These two protein chains interact to form a complex.

Sequence of protein 1:
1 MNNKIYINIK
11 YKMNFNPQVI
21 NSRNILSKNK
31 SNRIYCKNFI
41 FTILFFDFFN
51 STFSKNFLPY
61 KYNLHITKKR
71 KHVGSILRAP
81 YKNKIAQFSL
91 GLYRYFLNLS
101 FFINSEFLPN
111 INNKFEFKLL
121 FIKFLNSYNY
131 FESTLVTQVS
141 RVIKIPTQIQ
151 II

Interface contacts:
Residue K144 in protein 1 interacts with residue D64 in protein 2 (closest heavy-atom distance 4.0 Å).
Residue V139 in protein 1 contacts residue D69 in protein 2 (closest heavy-atom distance 3.8 Å).
Residue P146 in protein 1 is in contact with residue D64 in protein 2 (closest heavy-atom distance 3.4 Å).
Residue I151 in protein 1 interacts with residue V135 in protein 2 (closest heavy-atom distance 4.0 Å).
Residue S140 in protein 1 is in contact with residue D69 in protein 2 (closest heavy-atom distance 3.5 Å).
Residue Q150 in protein 1 interacts with residue K58 in protein 2 (closest heavy-atom distance 3.3 Å).
Residue K114 in protein 1 is in contact with residue L129 in protein 2 (closest heavy-atom distance 3.6 Å).
Residue I151 in protein 1 interacts with residue F59 in protein 2 (closest heavy-atom distance 2.9 Å).
Residue I145 in protein 1 contacts residue I63 in protein 2 (closest heavy-atom distance 4.1 Å).
Residue F117 in protein 1 is in contact with residue P127 in protein 2 (closest heavy-atom distance 4.0 Å).
Residue Q138 in protein 1 interacts with residue N71 in protein 2 (closest heavy-atom distance 2.5 Å).
Residue R141 in protein 1 contacts residue N71 in protein 2 (closest heavy-atom distance 3.2 Å).
Residue R141 in protein 1 contacts residue Y70 in protein 2 (closest heavy-atom distance 4.0 Å).
Residue V142 in protein 1 is in contact with residue Y67 in protein 2 (closest heavy-atom distance 3.5 Å).
Residue I149 in protein 1 interacts with residue F59 in protein 2 (closest heavy-atom distance 4.2 Å).
Residue I143 in protein 1 contacts residue I65 in protein 2 (closest heavy-atom distance 3.1 Å).
Residue K114 in protein 1 contacts residue E132 in protein 2 (closest heavy-atom distance 2.8 Å).
Residue I143 in protein 1 is in contact with residue F66 in protein 2 (closest heavy-atom distance 3.6 Å).
Residue K144 in protein 1 interacts with residue F66 in protein 2 (closest heavy-atom distance 3.1 Å).
Residue Q150 in protein 1 is in contact with residue F59 in protein 2 (closest heavy-atom distance 3.4 Å).
Residue I152 in protein 1 is in contact with residue F59 in protein 2 (closest heavy-atom distance 4.0 Å).
Residue V139 in protein 1 contacts residue N71 in protein 2 (closest heavy-atom distance 3.5 Å).
Residue I152 in protein 1 is in contact with residue Y142 in protein 2 (closest heavy-atom distance 3.5 Å).
Residue T147 in protein 1 contacts residue I63 in protein 2 (closest heavy-atom distance 3.1 Å).
Residue T147 in protein 1 is in contact with residue A61 in protein 2 (closest heavy-atom distance 3.9 Å).
Residue L125 in protein 1 is in contact with residue Y67 in protein 2 (closest heavy-atom distance 3.4 Å).
Residue I152 in protein 1 interacts with residue K49 in protein 2 (closest heavy-atom distance 4.0 Å).
Residue I152 in protein 1 interacts with residue L143 in protein 2 (closest heavy-atom distance 3.8 Å).
Residue F117 in protein 1 contacts residue I65 in protein 2 (closest heavy-atom distance 4.2 Å).
Residue I122 in protein 1 is in contact with residue P127 in protein 2 (closest heavy-atom distance 3.8 Å).
Residue I145 in protein 1 contacts residue I65 in protein 2 (closest heavy-atom distance 3.6 Å).
Residue K114 in protein 1 is in contact with residue E128 in protein 2 (closest heavy-atom distance 3.7 Å).
Residue F117 in protein 1 is in contact with residue E128 in protein 2 (closest heavy-atom distance 4.2 Å).
Residue K144 in protein 1 interacts with residue I65 in protein 2 (closest heavy-atom distance 3.4 Å).
Residue S140 in protein 1 contacts residue Y70 in protein 2 (closest heavy-atom distance 3.5 Å).
Residue I143 in protein 1 contacts residue Y67 in protein 2 (closest heavy-atom distance 3.4 Å).
Residue V139 in protein 1 interacts with residue Y70 in protein 2 (closest heavy-atom distance 3.2 Å).
Residue Q148 in protein 1 contacts residue V60 in protein 2 (closest heavy-atom distance 3.8 Å).
Residue R141 in protein 1 is in contact with residue Y67 in protein 2 (closest heavy-atom distance 3.8 Å).
Residue V142 in protein 1 contacts residue K68 in protein 2 (closest heavy-atom distance 3.8 Å).
Residue F121 in protein 1 is in contact with residue I65 in protein 2 (closest heavy-atom distance 3.4 Å).
Residue N126 in protein 1 contacts residue D69 in protein 2 (closest heavy-atom distance 2.7 Å).
Residue R141 in protein 1 is in contact with residue D69 in protein 2 (closest heavy-atom distance 2.3 Å).
Residue I149 in protein 1 interacts with residue V60 in protein 2 (closest heavy-atom distance 3.3 Å).
Residue I145 in protein 1 interacts with residue D64 in protein 2 (closest heavy-atom distance 4.1 Å).
Residue I152 in protein 1 interacts with residue G57 in protein 2 (closest heavy-atom distance 4.0 Å).
Residue R141 in protein 1 interacts with residue K68 in protein 2 (closest heavy-atom distance 3.3 Å).
Residue K118 in protein 1 contacts residue E128 in protein 2 (closest heavy-atom distance 2.3 Å).
Residue F117 in protein 1 is in contact with residue V84 in protein 2 (closest heavy-atom distance 3.9 Å).
Residue T147 in protein 1 is in contact with residue R62 in protein 2 (closest heavy-atom distance 3.5 Å).
Residue I149 in protein 1 is in contact with residue A61 in protein 2 (closest heavy-atom distance 2.9 Å).
Residue E132 in protein 1 is in contact with residue N71 in protein 2 (closest heavy-atom distance 4.3 Å).
Residue P146 in protein 1 is in contact with residue I63 in protein 2 (closest heavy-atom distance 3.3 Å).
Residue T147 in protein 1 contacts residue I65 in protein 2 (closest heavy-atom distance 3.1 Å).
Residue Q148 in protein 1 interacts with residue A61 in protein 2 (closest heavy-atom distance 3.4 Å).
Residue I149 in protein 1 interacts with residue I63 in protein 2 (closest heavy-atom distance 3.4 Å).
Residue V142 in protein 1 interacts with residue F66 in protein 2 (closest heavy-atom distance 3.9 Å).
Residue F117 in protein 1 interacts with residue F131 in protein 2 (closest heavy-atom distance 3.5 Å).
Residue Q150 in protein 1 is in contact with residue V60 in protein 2 (closest heavy-atom distance 3.9 Å).
Residue L125 in protein 1 contacts residue D69 in protein 2 (closest heavy-atom distance 3.7 Å).

Sequence of protein 2:
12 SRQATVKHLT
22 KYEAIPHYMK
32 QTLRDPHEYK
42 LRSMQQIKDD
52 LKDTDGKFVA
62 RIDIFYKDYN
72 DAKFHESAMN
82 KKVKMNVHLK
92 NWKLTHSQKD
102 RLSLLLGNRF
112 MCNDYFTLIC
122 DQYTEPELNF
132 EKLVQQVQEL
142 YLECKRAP